Residue-level contacts at the interface:
Residue L52 in chain A contacts residue S46 in chain B (closest heavy-atom distance 3.5 Å).
Residue L93 in chain A is in contact with residue S46 in chain B (closest heavy-atom distance 4.0 Å).
Residue L93 in chain A interacts with residue M89 in chain B (closest heavy-atom distance 3.5 Å).
Residue S46 in chain A interacts with residue L51 in chain B (closest heavy-atom distance 3.0 Å).
Residue M89 in chain A contacts residue M92 in chain B (closest heavy-atom distance 3.9 Å).
Residue S46 in chain A contacts residue L52 in chain B (closest heavy-atom distance 3.5 Å).
Residue L52 in chain A contacts residue Y47 in chain B (closest heavy-atom distance 4.6 Å).
Residue Y47 in chain A contacts residue L93 in chain B (closest heavy-atom distance 4.3 Å).
Residue M89 in chain A contacts residue Q96 in chain B (closest heavy-atom distance 4.1 Å).
Residue L51 in chain A is in contact with residue L51 in chain B (closest heavy-atom distance 3.3 Å).
Residue S46 in chain A is in contact with residue K55 in chain B (closest heavy-atom distance 4.6 Å).
Residue Y213 in chain A is in contact with residue M89 in chain B (closest heavy-atom distance 5.0 Å).
Residue L93 in chain A contacts residue L93 in chain B (closest heavy-atom distance 4.2 Å).
Residue M89 in chain A is in contact with residue M89 in chain B (closest heavy-atom distance 5.0 Å).
Residue S46 in chain A is in contact with residue L93 in chain B (closest heavy-atom distance 4.0 Å).
Residue L93 in chain A interacts with residue Y47 in chain B (closest heavy-atom distance 4.3 Å).
Residue M92 in chain A is in contact with residue M92 in chain B (closest heavy-atom distance 3.2 Å).
Residue S46 in chain A contacts residue S46 in chain B (closest heavy-atom distance 5.0 Å).
Residue K55 in chain A interacts with residue Q45 in chain B (closest heavy-atom distance 3.3 Å).
Residue L51 in chain A contacts residue S46 in chain B (closest heavy-atom distance 3.0 Å).
Residue Y47 in chain A interacts with residue L52 in chain B (closest heavy-atom distance 4.6 Å).
Residue Q96 in chain A is in contact with residue M89 in chain B (closest heavy-atom distance 4.1 Å).
Residue Q45 in chain A is in contact with residue K55 in chain B (closest heavy-atom distance 3.3 Å).
Residue M89 in chain A is in contact with residue L93 in chain B (closest heavy-atom distance 3.5 Å).
Residue G90 in chain A is in contact with residue Y47 in chain B (closest heavy-atom distance 4.2 Å).
Residue K55 in chain A interacts with residue S46 in chain B (closest heavy-atom distance 4.6 Å).
Residue Y47 in chain A is in contact with residue G90 in chain B (closest heavy-atom distance 4.2 Å).
Residue M92 in chain A contacts residue M89 in chain B (closest heavy-atom distance 3.9 Å).
Residue Y47 in chain A contacts residue M89 in chain B (closest heavy-atom distance 3.4 Å).
Residue M89 in chain A contacts residue Y213 in chain B (closest heavy-atom distance 5.0 Å).
Residue M89 in chain A contacts residue Y47 in chain B (closest heavy-atom distance 3.4 Å).

Sequence of chain B:
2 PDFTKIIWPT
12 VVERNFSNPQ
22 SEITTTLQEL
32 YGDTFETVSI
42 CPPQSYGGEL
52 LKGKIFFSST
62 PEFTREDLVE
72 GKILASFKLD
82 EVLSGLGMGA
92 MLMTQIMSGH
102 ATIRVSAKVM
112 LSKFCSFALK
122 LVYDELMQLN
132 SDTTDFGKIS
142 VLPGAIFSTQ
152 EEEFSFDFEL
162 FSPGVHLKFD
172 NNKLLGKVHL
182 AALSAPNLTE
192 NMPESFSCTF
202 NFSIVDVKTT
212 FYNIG

Sequence of chain A:
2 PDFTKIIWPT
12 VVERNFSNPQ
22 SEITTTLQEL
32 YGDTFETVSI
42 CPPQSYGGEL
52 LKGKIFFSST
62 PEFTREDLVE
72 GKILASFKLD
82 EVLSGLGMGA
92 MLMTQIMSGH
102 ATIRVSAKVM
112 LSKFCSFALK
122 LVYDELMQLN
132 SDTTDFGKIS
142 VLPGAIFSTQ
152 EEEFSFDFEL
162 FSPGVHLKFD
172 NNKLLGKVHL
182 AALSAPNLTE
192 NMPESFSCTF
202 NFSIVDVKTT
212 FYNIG

This data describes a binding interaction between two proteins.